Residue-level contacts at the interface:
Residue R816 in protein 2 contacts residue Q16 in protein 1 (closest heavy-atom distance 3.1 Å).
Residue F735 in protein 2 is in contact with residue Q16 in protein 1 (closest heavy-atom distance 3.7 Å).
Residue N409 in protein 2 is in contact with residue L9 in protein 1 (closest heavy-atom distance 3.5 Å).
Residue Q822 in protein 2 is in contact with residue M11 in protein 1 (closest heavy-atom distance 3.1 Å).
Residue R800 in protein 2 is in contact with residue Q16 in protein 1 (closest heavy-atom distance 3.1 Å).
Residue F820 in protein 2 contacts residue V12 in protein 1 (closest heavy-atom distance 3.5 Å).
Residue W390 in protein 2 contacts residue P8 in protein 1 (closest heavy-atom distance 3.5 Å).
Residue Y614 in protein 2 is in contact with residue S24 in protein 1 (closest heavy-atom distance 3.5 Å).
Residue D393 in protein 2 interacts with residue S6 in protein 1 (closest heavy-atom distance 2.7 Å).
Residue I824 in protein 2 contacts residue M11 in protein 1 (closest heavy-atom distance 3.7 Å).
Residue F391 in protein 2 contacts residue S5 in protein 1 (closest heavy-atom distance 3.6 Å).
Residue F820 in protein 2 is in contact with residue S15 in protein 1 (closest heavy-atom distance 3.9 Å).
Residue M406 in protein 2 contacts residue M11 in protein 1 (closest heavy-atom distance 3.9 Å).
Residue F350 in protein 2 is in contact with residue V3 in protein 1 (closest heavy-atom distance 3.1 Å).
Residue E664 in protein 2 is in contact with residue S21 in protein 1 (closest heavy-atom distance 2.7 Å).
Residue H617 in protein 2 interacts with residue R18 in protein 1 (closest heavy-atom distance 3.3 Å).
Residue F902 in protein 2 contacts residue P20 in protein 1 (closest heavy-atom distance 3.6 Å).
Residue H617 in protein 2 contacts residue Y22 in protein 1 (closest heavy-atom distance 2.9 Å).
Residue H714 in protein 2 interacts with residue S19 in protein 1 (closest heavy-atom distance 3.1 Å).
Residue F820 in protein 2 contacts residue G13 in protein 1 (closest heavy-atom distance 2.6 Å).
Residue Q819 in protein 2 contacts residue G14 in protein 1 (closest heavy-atom distance 3.7 Å).
Residue P911 in protein 2 interacts with residue E23 in protein 1 (closest heavy-atom distance 3.9 Å).
Residue N663 in protein 2 is in contact with residue Y22 in protein 1 (closest heavy-atom distance 3.8 Å).
Residue T402 in protein 2 interacts with residue S6 in protein 1 (closest heavy-atom distance 3.6 Å).
Residue M406 in protein 2 interacts with residue P8 in protein 1 (closest heavy-atom distance 3.6 Å).
Residue W390 in protein 2 contacts residue S5 in protein 1 (closest heavy-atom distance 3.1 Å).
Residue Y405 in protein 2 contacts residue M11 in protein 1 (closest heavy-atom distance 3.6 Å).
Residue R667 in protein 2 interacts with residue G17 in protein 1 (closest heavy-atom distance 2.8 Å).
Residue Y614 in protein 2 is in contact with residue S21 in protein 1 (closest heavy-atom distance 3.5 Å).
Residue R667 in protein 2 contacts residue Y22 in protein 1 (closest heavy-atom distance 3.8 Å).
Residue V363 in protein 2 contacts residue P1 in protein 1 (closest heavy-atom distance 3.3 Å).
Residue L821 in protein 2 is in contact with residue M11 in protein 1 (closest heavy-atom distance 3.4 Å).
Residue F820 in protein 2 is in contact with residue M11 in protein 1 (closest heavy-atom distance 3.8 Å).
Residue F797 in protein 2 contacts residue P20 in protein 1 (closest heavy-atom distance 3.5 Å).
Residue T392 in protein 2 contacts residue S6 in protein 1 (closest heavy-atom distance 3.9 Å).
Residue F820 in protein 2 contacts residue G14 in protein 1 (closest heavy-atom distance 3.6 Å).
Residue P615 in protein 2 interacts with residue Y22 in protein 1 (closest heavy-atom distance 3.6 Å).
Residue F820 in protein 2 is in contact with residue Q16 in protein 1 (closest heavy-atom distance 3.6 Å).
Residue T616 in protein 2 is in contact with residue S21 in protein 1 (closest heavy-atom distance 3.9 Å).
Residue E664 in protein 2 interacts with residue Y22 in protein 1 (closest heavy-atom distance 2.6 Å).
Residue L365 in protein 2 interacts with residue P8 in protein 1 (closest heavy-atom distance 3.6 Å).
Residue F391 in protein 2 interacts with residue S6 in protein 1 (closest heavy-atom distance 3.4 Å).
Residue F902 in protein 2 is in contact with residue S24 in protein 1 (closest heavy-atom distance 3.9 Å).
Residue Q819 in protein 2 contacts residue G13 in protein 1 (closest heavy-atom distance 3.4 Å).
Residue F913 in protein 2 is in contact with residue P20 in protein 1 (closest heavy-atom distance 3.7 Å).
Residue L365 in protein 2 contacts residue L9 in protein 1 (closest heavy-atom distance 3.9 Å).
Residue K351 in protein 2 is in contact with residue V3 in protein 1 (closest heavy-atom distance 3.6 Å).
Residue Q819 in protein 2 interacts with residue V12 in protein 1 (closest heavy-atom distance 3.7 Å).
Residue E664 in protein 2 interacts with residue S19 in protein 1 (closest heavy-atom distance 2.4 Å).
Residue N795 in protein 2 contacts residue S21 in protein 1 (closest heavy-atom distance 3.8 Å).
Residue R667 in protein 2 interacts with residue S19 in protein 1 (closest heavy-atom distance 3.8 Å).
Residue F391 in protein 2 is in contact with residue G4 in protein 1 (closest heavy-atom distance 3.9 Å).
Residue R667 in protein 2 contacts residue Q16 in protein 1 (closest heavy-atom distance 3.1 Å).
Residue L668 in protein 2 interacts with residue Y22 in protein 1 (closest heavy-atom distance 3.5 Å).
Residue W390 in protein 2 interacts with residue V3 in protein 1 (closest heavy-atom distance 3.7 Å).
Residue W390 in protein 2 is in contact with residue S6 in protein 1 (closest heavy-atom distance 3.6 Å).
Residue S503 in protein 2 interacts with residue S24 in protein 1 (closest heavy-atom distance 3.3 Å).
Residue K903 in protein 2 contacts residue S24 in protein 1 (closest heavy-atom distance 3.8 Å).
Residue T616 in protein 2 contacts residue Y22 in protein 1 (closest heavy-atom distance 3.7 Å).
Residue N663 in protein 2 is in contact with residue S21 in protein 1 (closest heavy-atom distance 3.4 Å).

Sequence of protein 1:
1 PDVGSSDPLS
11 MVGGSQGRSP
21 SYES

Sequence of protein 2:
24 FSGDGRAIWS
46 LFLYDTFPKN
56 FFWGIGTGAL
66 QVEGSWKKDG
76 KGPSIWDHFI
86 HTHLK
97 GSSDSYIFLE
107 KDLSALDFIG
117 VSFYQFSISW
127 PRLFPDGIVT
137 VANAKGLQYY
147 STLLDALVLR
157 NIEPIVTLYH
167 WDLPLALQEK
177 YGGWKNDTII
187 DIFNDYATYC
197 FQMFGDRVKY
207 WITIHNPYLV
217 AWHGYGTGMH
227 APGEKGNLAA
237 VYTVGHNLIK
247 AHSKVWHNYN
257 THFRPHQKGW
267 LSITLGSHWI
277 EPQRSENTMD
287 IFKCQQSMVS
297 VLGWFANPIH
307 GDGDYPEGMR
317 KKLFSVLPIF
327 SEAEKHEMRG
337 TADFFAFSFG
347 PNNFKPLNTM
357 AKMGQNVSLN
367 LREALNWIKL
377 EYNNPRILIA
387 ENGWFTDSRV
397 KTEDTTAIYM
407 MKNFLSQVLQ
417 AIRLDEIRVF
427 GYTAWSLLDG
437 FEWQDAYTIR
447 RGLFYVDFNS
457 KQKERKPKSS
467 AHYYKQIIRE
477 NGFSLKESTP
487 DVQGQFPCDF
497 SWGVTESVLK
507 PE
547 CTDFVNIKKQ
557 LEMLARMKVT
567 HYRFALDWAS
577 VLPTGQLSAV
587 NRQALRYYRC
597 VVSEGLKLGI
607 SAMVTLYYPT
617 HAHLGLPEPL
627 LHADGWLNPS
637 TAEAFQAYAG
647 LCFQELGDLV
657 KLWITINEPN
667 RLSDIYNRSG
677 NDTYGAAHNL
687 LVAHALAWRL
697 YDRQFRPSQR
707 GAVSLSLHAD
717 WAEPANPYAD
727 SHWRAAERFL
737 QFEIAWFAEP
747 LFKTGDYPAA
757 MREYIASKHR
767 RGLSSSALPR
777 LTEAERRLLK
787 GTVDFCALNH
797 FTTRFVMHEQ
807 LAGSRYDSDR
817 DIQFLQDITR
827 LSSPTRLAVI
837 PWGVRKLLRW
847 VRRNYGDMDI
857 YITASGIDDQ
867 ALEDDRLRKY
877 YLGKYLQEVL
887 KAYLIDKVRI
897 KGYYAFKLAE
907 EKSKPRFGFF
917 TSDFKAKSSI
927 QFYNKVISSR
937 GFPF

These two protein chains interact to form a complex.